Sequence of chain A:
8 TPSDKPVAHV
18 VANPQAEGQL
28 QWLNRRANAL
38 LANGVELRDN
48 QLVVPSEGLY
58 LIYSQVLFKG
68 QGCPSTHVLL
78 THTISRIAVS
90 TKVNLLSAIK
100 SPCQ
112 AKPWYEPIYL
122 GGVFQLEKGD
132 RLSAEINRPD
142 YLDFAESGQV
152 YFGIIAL

The following describes two proteins that form a bound complex.

Sequence of chain B:
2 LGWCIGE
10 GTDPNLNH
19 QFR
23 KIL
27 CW

Residue-level contacts at the interface:
Residue Y152 in chain A contacts residue L2 in chain B (closest heavy-atom distance 4.4 Å).
Residue L64 in chain A is in contact with residue W4 in chain B (closest heavy-atom distance 3.6 Å).
Residue Y120 in chain A is in contact with residue G3 in chain B (closest heavy-atom distance 3.8 Å).
Residue H16 in chain A interacts with residue I6 in chain B (closest heavy-atom distance 4.0 Å).
Residue L38 in chain A contacts residue H17 in chain B (closest heavy-atom distance 3.0 Å).
Residue S148 in chain A contacts residue T11 in chain B (closest heavy-atom distance 4.0 Å).
Residue S10 in chain A contacts residue H17 in chain B (closest heavy-atom distance 3.1 Å).
Residue H16 in chain A is in contact with residue F20 in chain B (closest heavy-atom distance 3.7 Å).
Residue L37 in chain A is in contact with residue H17 in chain B (closest heavy-atom distance 4.8 Å).
Residue K12 in chain A interacts with residue H17 in chain B (closest heavy-atom distance 3.3 Å).
Residue Q150 in chain A contacts residue E8 in chain B (closest heavy-atom distance 3.6 Å).
Residue Y120 in chain A is in contact with residue I6 in chain B (closest heavy-atom distance 3.4 Å).
Residue Y152 in chain A contacts residue G7 in chain B (closest heavy-atom distance 3.4 Å).
Residue V14 in chain A interacts with residue H17 in chain B (closest heavy-atom distance 3.4 Å).
Residue Q150 in chain A is in contact with residue G7 in chain B (closest heavy-atom distance 3.4 Å).
Residue Y120 in chain A interacts with residue L2 in chain B (closest heavy-atom distance 3.1 Å).
Residue Y152 in chain A is in contact with residue W4 in chain B (closest heavy-atom distance 4.8 Å).
Residue A36 in chain A interacts with residue H17 in chain B (closest heavy-atom distance 3.5 Å).
Residue Q62 in chain A interacts with residue G3 in chain B (closest heavy-atom distance 3.2 Å).
Residue Y60 in chain A interacts with residue I24 in chain B (closest heavy-atom distance 4.2 Å).
Residue V14 in chain A interacts with residue R21 in chain B (closest heavy-atom distance 3.5 Å).
Residue P118 in chain A contacts residue W4 in chain B (closest heavy-atom distance 4.3 Å).
Residue L158 in chain A is in contact with residue W28 in chain B (closest heavy-atom distance 4.3 Å).
Residue A157 in chain A contacts residue R21 in chain B (closest heavy-atom distance 2.5 Å).
Residue I156 in chain A interacts with residue R21 in chain B (closest heavy-atom distance 3.5 Å).
Residue Y116 in chain A interacts with residue W4 in chain B (closest heavy-atom distance 4.5 Å).
Residue K12 in chain A is in contact with residue R21 in chain B (closest heavy-atom distance 3.2 Å).
Residue P13 in chain A is in contact with residue R21 in chain B (closest heavy-atom distance 3.5 Å).
Residue L37 in chain A contacts residue F20 in chain B (closest heavy-atom distance 3.6 Å).
Residue I156 in chain A contacts residue F20 in chain B (closest heavy-atom distance 3.9 Å).
Residue N40 in chain A interacts with residue H17 in chain B (closest heavy-atom distance 3.8 Å).
Residue L158 in chain A interacts with residue R21 in chain B (closest heavy-atom distance 3.6 Å).
Residue D11 in chain A contacts residue H17 in chain B (closest heavy-atom distance 4.6 Å).
Residue V14 in chain A is in contact with residue F20 in chain B (closest heavy-atom distance 3.6 Å).
Residue L58 in chain A interacts with residue I24 in chain B (closest heavy-atom distance 4.3 Å).
Residue Q150 in chain A is in contact with residue G3 in chain B (closest heavy-atom distance 3.9 Å).
Residue Y152 in chain A is in contact with residue I6 in chain B (closest heavy-atom distance 3.5 Å).
Residue V124 in chain A is in contact with residue W28 in chain B (closest heavy-atom distance 3.3 Å).
Residue Q62 in chain A is in contact with residue W4 in chain B (closest heavy-atom distance 3.8 Å).
Residue P9 in chain A contacts residue R21 in chain B (closest heavy-atom distance 3.6 Å).
Residue H16 in chain A contacts residue G7 in chain B (closest heavy-atom distance 4.7 Å).
Residue Y152 in chain A is in contact with residue G3 in chain B (closest heavy-atom distance 2.8 Å).
Residue L158 in chain A contacts residue L25 in chain B (closest heavy-atom distance 4.0 Å).
Residue L58 in chain A is in contact with residue L25 in chain B (closest heavy-atom distance 4.2 Å).
Residue I156 in chain A interacts with residue L25 in chain B (closest heavy-atom distance 4.7 Å).
Residue H16 in chain A interacts with residue G10 in chain B (closest heavy-atom distance 3.6 Å).
Residue Y60 in chain A interacts with residue F20 in chain B (closest heavy-atom distance 3.7 Å).
Residue Q150 in chain A is in contact with residue W4 in chain B (closest heavy-atom distance 3.5 Å).
Residue A36 in chain A contacts residue N16 in chain B (closest heavy-atom distance 4.5 Å).
Residue I156 in chain A interacts with residue I24 in chain B (closest heavy-atom distance 4.1 Å).
Residue Y60 in chain A contacts residue I6 in chain B (closest heavy-atom distance 3.4 Å).
Residue P13 in chain A is in contact with residue H17 in chain B (closest heavy-atom distance 4.7 Å).
Residue L58 in chain A interacts with residue W28 in chain B (closest heavy-atom distance 3.6 Å).
Residue G149 in chain A is in contact with residue G7 in chain B (closest heavy-atom distance 3.8 Å).
Residue P9 in chain A contacts residue H17 in chain B (closest heavy-atom distance 3.1 Å).
Residue G149 in chain A interacts with residue T11 in chain B (closest heavy-atom distance 4.0 Å).
Residue A36 in chain A interacts with residue L15 in chain B (closest heavy-atom distance 3.4 Å).